Sequence of protein 1:
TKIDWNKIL

Interface contacts:
Residue K56 in protein 2 is in contact with residue L9 in protein 1 (closest heavy-atom distance 4.1 Å).
Residue A84 in protein 2 contacts residue I8 in protein 1 (closest heavy-atom distance 5.0 Å).
Residue F77 in protein 2 contacts residue I8 in protein 1 (closest heavy-atom distance 4.2 Å).
Residue L45 in protein 2 contacts residue I8 in protein 1 (closest heavy-atom distance 4.0 Å).
Residue F77 in protein 2 is in contact with residue W5 in protein 1 (closest heavy-atom distance 4.7 Å).
Residue E46 in protein 2 is in contact with residue W5 in protein 1 (closest heavy-atom distance 2.9 Å).
Residue F44 in protein 2 contacts residue T1 in protein 1 (closest heavy-atom distance 2.2 Å).
Residue F88 in protein 2 is in contact with residue T1 in protein 1 (closest heavy-atom distance 2.4 Å).
Residue H43 in protein 2 contacts residue K2 in protein 1 (closest heavy-atom distance 3.5 Å).
Residue H43 in protein 2 contacts residue T1 in protein 1 (closest heavy-atom distance 2.4 Å).
Residue V57 in protein 2 contacts residue W5 in protein 1 (closest heavy-atom distance 3.7 Å).
Residue A84 in protein 2 interacts with residue K7 in protein 1 (closest heavy-atom distance 4.9 Å).
Residue E46 in protein 2 is in contact with residue I3 in protein 1 (closest heavy-atom distance 4.9 Å).
Residue I37 in protein 2 is in contact with residue W5 in protein 1 (closest heavy-atom distance 3.8 Å).
Residue M80 in protein 2 contacts residue I8 in protein 1 (closest heavy-atom distance 4.2 Å).
Residue F44 in protein 2 is in contact with residue K2 in protein 1 (closest heavy-atom distance 3.8 Å).
Residue E47 in protein 2 contacts residue W5 in protein 1 (closest heavy-atom distance 4.9 Å).
Residue A84 in protein 2 contacts residue I3 in protein 1 (closest heavy-atom distance 3.6 Å).
Residue L45 in protein 2 is in contact with residue W5 in protein 1 (closest heavy-atom distance 3.5 Å).
Residue C85 in protein 2 interacts with residue I3 in protein 1 (closest heavy-atom distance 4.1 Å).
Residue F88 in protein 2 contacts residue I3 in protein 1 (closest heavy-atom distance 3.8 Å).
Residue I81 in protein 2 interacts with residue I3 in protein 1 (closest heavy-atom distance 3.8 Å).
Residue I48 in protein 2 is in contact with residue W5 in protein 1 (closest heavy-atom distance 3.8 Å).
Residue V57 in protein 2 contacts residue L9 in protein 1 (closest heavy-atom distance 3.5 Å).
Residue F88 in protein 2 is in contact with residue K2 in protein 1 (closest heavy-atom distance 3.4 Å).
Residue T60 in protein 2 interacts with residue I8 in protein 1 (closest heavy-atom distance 3.6 Å).
Residue V53 in protein 2 is in contact with residue W5 in protein 1 (closest heavy-atom distance 4.9 Å).
Residue C85 in protein 2 contacts residue T1 in protein 1 (closest heavy-atom distance 4.3 Å).
Residue V53 in protein 2 interacts with residue L9 in protein 1 (closest heavy-atom distance 4.9 Å).
Residue T60 in protein 2 contacts residue L9 in protein 1 (closest heavy-atom distance 4.0 Å).
Residue F44 in protein 2 is in contact with residue I3 in protein 1 (closest heavy-atom distance 2.8 Å).
Residue I81 in protein 2 is in contact with residue I8 in protein 1 (closest heavy-atom distance 4.5 Å).
Residue L45 in protein 2 interacts with residue I3 in protein 1 (closest heavy-atom distance 3.9 Å).

These two protein chains interact to form a complex.

Sequence of protein 2:
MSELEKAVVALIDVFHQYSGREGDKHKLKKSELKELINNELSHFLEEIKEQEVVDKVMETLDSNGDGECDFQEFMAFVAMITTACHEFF